Sequence of protein 2:
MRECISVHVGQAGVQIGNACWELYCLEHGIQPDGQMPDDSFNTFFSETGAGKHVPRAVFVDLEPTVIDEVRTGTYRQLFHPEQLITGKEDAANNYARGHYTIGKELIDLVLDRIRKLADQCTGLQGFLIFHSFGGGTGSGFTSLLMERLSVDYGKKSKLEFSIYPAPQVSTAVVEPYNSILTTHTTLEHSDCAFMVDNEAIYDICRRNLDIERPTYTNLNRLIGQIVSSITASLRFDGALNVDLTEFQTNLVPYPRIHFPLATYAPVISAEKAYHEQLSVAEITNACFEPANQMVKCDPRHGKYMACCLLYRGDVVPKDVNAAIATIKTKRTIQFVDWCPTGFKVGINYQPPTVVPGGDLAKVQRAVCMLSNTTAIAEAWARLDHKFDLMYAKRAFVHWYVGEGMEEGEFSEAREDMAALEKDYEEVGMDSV

Interface contacts:
Residue G57 in protein 2 is in contact with residue L487 in protein 1 (closest heavy-atom distance 4.5 Å).
Residue A58 in protein 2 is in contact with residue I484 in protein 1 (closest heavy-atom distance 4.3 Å).
Residue A58 in protein 2 contacts residue P486 in protein 1 (closest heavy-atom distance 3.3 Å).
Residue G57 in protein 2 interacts with residue P486 in protein 1 (closest heavy-atom distance 4.8 Å).
Residue G59 in protein 2 contacts residue P486 in protein 1 (closest heavy-atom distance 3.7 Å).

Sequence of protein 1:
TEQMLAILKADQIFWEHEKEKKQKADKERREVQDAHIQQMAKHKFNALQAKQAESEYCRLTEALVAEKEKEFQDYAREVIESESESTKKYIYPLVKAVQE

These two protein chains interact to form a complex.